This data describes a binding interaction between two proteins.

Sequence of chain A:
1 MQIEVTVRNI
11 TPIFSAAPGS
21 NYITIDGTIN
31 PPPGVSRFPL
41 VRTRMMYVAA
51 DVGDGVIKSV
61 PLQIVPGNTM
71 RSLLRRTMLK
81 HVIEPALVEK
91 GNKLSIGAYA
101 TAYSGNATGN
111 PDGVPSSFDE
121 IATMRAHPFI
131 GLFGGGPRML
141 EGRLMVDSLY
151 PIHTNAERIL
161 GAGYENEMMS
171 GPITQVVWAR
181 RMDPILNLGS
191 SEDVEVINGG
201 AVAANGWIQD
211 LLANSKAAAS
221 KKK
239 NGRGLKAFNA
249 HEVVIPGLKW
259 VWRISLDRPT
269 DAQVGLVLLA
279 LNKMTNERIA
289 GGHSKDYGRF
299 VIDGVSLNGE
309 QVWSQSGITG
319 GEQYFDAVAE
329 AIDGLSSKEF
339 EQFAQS

Residue-level contacts at the interface:
Residue I197 in chain A is in contact with residue L94 in chain B (closest heavy-atom distance 3.2 Å).
Residue R8 in chain A interacts with residue R158 in chain B (closest heavy-atom distance 3.6 Å).
Residue P184 in chain A contacts residue Y103 in chain B (closest heavy-atom distance 3.6 Å).
Residue M169 in chain A is in contact with residue K58 in chain B (closest heavy-atom distance 3.9 Å).
Residue S292 in chain A is in contact with residue R71 in chain B (closest heavy-atom distance 3.4 Å).
Residue P254 in chain A is in contact with residue Y47 in chain B (closest heavy-atom distance 3.5 Å).
Residue H291 in chain A is in contact with residue E141 in chain B (closest heavy-atom distance 3.4 Å).
Residue I25 in chain A interacts with residue G19 in chain B (closest heavy-atom distance 3.7 Å).
Residue K80 in chain A interacts with residue R266 in chain B (closest heavy-atom distance 3.5 Å).
Residue I10 in chain A contacts residue R261 in chain B (closest heavy-atom distance 3.4 Å).
Residue M169 in chain A contacts residue S59 in chain B (closest heavy-atom distance 2.8 Å).
Residue R297 in chain A contacts residue S263 in chain B (closest heavy-atom distance 3.9 Å).
Residue K293 in chain A is in contact with residue V146 in chain B (closest heavy-atom distance 3.4 Å).
Residue T11 in chain A interacts with residue D147 in chain B (closest heavy-atom distance 3.9 Å).
Residue H291 in chain A interacts with residue M145 in chain B (closest heavy-atom distance 3.2 Å).
Residue V196 in chain A is in contact with residue L94 in chain B (closest heavy-atom distance 2.5 Å).
Residue I253 in chain A contacts residue S59 in chain B (closest heavy-atom distance 3.6 Å).
Residue R241 in chain A is in contact with residue G109 in chain B (closest heavy-atom distance 3.0 Å).
Residue N198 in chain A contacts residue L94 in chain B (closest heavy-atom distance 2.7 Å).
Residue L243 in chain A interacts with residue N106 in chain B (closest heavy-atom distance 3.6 Å).
Residue I253 in chain A interacts with residue Y47 in chain B (closest heavy-atom distance 3.5 Å).
Residue P184 in chain A interacts with residue S104 in chain B (closest heavy-atom distance 3.9 Å).
Residue W207 in chain A is in contact with residue I96 in chain B (closest heavy-atom distance 3.7 Å).
Residue V196 in chain A is in contact with residue K93 in chain B (closest heavy-atom distance 3.3 Å).
Residue D294 in chain A interacts with residue M145 in chain B (closest heavy-atom distance 3.7 Å).
Residue D294 in chain A contacts residue S263 in chain B (closest heavy-atom distance 3.8 Å).
Residue H291 in chain A is in contact with residue D265 in chain B (closest heavy-atom distance 3.8 Å).
Residue I185 in chain A is in contact with residue Y99 in chain B (closest heavy-atom distance 3.6 Å).
Residue L243 in chain A is in contact with residue T108 in chain B (closest heavy-atom distance 3.8 Å).
Residue P254 in chain A contacts residue A49 in chain B (closest heavy-atom distance 3.2 Å).
Residue L188 in chain A interacts with residue Y99 in chain B (closest heavy-atom distance 3.9 Å).
Residue M169 in chain A is in contact with residue I57 in chain B (closest heavy-atom distance 3.7 Å).
Residue R286 in chain A contacts residue Q2 in chain B (closest heavy-atom distance 3.5 Å).
Residue I10 in chain A interacts with residue I159 in chain B (closest heavy-atom distance 3.2 Å).
Residue W178 in chain A interacts with residue R44 in chain B (closest heavy-atom distance 3.6 Å).
Residue L243 in chain A interacts with residue S104 in chain B (closest heavy-atom distance 3.4 Å).
Residue W207 in chain A is in contact with residue A107 in chain B (closest heavy-atom distance 3.6 Å).
Residue E195 in chain A contacts residue K93 in chain B (closest heavy-atom distance 3.1 Å).
Residue P254 in chain A contacts residue V48 in chain B (closest heavy-atom distance 3.6 Å).
Residue Q175 in chain A contacts residue M46 in chain B (closest heavy-atom distance 3.1 Å).
Residue Q175 in chain A contacts residue M45 in chain B (closest heavy-atom distance 3.3 Å).
Residue R297 in chain A contacts residue R261 in chain B (closest heavy-atom distance 3.7 Å).
Residue R241 in chain A is in contact with residue T108 in chain B (closest heavy-atom distance 3.5 Å).
Residue W178 in chain A contacts residue P18 in chain B (closest heavy-atom distance 3.5 Å).
Residue G242 in chain A is in contact with residue G109 in chain B (closest heavy-atom distance 3.3 Å).
Residue V196 in chain A interacts with residue E84 in chain B (closest heavy-atom distance 3.2 Å).
Residue M182 in chain A interacts with residue S104 in chain B (closest heavy-atom distance 3.9 Å).
Residue I185 in chain A is in contact with residue I96 in chain B (closest heavy-atom distance 3.6 Å).
Residue R241 in chain A is in contact with residue N110 in chain B (closest heavy-atom distance 3.1 Å).
Residue G255 in chain A is in contact with residue R158 in chain B (closest heavy-atom distance 2.6 Å).
Residue G255 in chain A contacts residue A49 in chain B (closest heavy-atom distance 3.9 Å).
Residue N198 in chain A contacts residue K93 in chain B (closest heavy-atom distance 3.3 Å).
Residue E195 in chain A is in contact with residue V88 in chain B (closest heavy-atom distance 3.6 Å).
Residue G240 in chain A contacts residue N110 in chain B (closest heavy-atom distance 3.9 Å).
Residue I197 in chain A contacts residue I96 in chain B (closest heavy-atom distance 3.7 Å).
Residue S292 in chain A interacts with residue V146 in chain B (closest heavy-atom distance 3.5 Å).
Residue N239 in chain A interacts with residue N110 in chain B (closest heavy-atom distance 3.0 Å).
Residue H291 in chain A is in contact with residue G142 in chain B (closest heavy-atom distance 2.8 Å).
Residue Q175 in chain A is in contact with residue Y47 in chain B (closest heavy-atom distance 3.3 Å).
Residue M169 in chain A is in contact with residue A49 in chain B (closest heavy-atom distance 3.8 Å).

Sequence of chain B:
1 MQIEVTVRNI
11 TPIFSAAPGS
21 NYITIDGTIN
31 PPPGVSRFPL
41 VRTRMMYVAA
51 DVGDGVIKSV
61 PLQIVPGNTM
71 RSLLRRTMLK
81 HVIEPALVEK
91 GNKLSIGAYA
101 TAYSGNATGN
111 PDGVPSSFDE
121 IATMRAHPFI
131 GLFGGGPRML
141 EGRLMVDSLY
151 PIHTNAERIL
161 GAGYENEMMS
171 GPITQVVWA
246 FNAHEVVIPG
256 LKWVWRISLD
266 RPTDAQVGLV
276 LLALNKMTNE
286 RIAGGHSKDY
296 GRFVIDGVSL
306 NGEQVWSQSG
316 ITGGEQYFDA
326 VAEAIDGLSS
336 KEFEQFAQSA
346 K